These two protein chains interact to form a complex.

Sequence of chain A:
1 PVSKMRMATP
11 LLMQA

Sequence of chain B:
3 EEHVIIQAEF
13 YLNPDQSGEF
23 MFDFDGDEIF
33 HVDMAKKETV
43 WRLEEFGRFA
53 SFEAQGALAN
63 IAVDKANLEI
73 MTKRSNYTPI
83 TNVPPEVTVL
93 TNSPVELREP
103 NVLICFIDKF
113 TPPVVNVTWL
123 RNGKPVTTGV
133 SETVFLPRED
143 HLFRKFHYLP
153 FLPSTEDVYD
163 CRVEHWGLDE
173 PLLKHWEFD

Interface contacts:
Residue D66 in chain B interacts with residue P10 in chain A (closest heavy-atom distance 3.6 Å).
Residue W43 in chain B interacts with residue M5 in chain A (closest heavy-atom distance 3.9 Å).
Residue F54 in chain B interacts with residue M7 in chain A (closest heavy-atom distance 3.7 Å).
Residue N62 in chain B is in contact with residue A8 in chain A (closest heavy-atom distance 2.9 Å).
Residue R50 in chain B interacts with residue V2 in chain A (closest heavy-atom distance 3.2 Å).
Residue F51 in chain B contacts residue S3 in chain A (closest heavy-atom distance 3.0 Å).
Residue F24 in chain B contacts residue R6 in chain A (closest heavy-atom distance 3.6 Å).
Residue S53 in chain B is in contact with residue S3 in chain A (closest heavy-atom distance 2.8 Å).
Residue F51 in chain B is in contact with residue P1 in chain A (closest heavy-atom distance 4.8 Å).
Residue R76 in chain B contacts residue M13 in chain A (closest heavy-atom distance 4.1 Å).
Residue S53 in chain B interacts with residue M5 in chain A (closest heavy-atom distance 2.9 Å).
Residue S53 in chain B contacts residue V2 in chain A (closest heavy-atom distance 3.3 Å).
Residue A52 in chain B contacts residue V2 in chain A (closest heavy-atom distance 3.2 Å).
Residue V65 in chain B is in contact with residue L12 in chain A (closest heavy-atom distance 3.9 Å).
Residue N69 in chain B contacts residue M13 in chain A (closest heavy-atom distance 2.9 Å).
Residue F32 in chain B is in contact with residue M5 in chain A (closest heavy-atom distance 3.8 Å).
Residue I31 in chain B is in contact with residue M5 in chain A (closest heavy-atom distance 4.7 Å).
Residue M73 in chain B interacts with residue M13 in chain A (closest heavy-atom distance 3.7 Å).
Residue V65 in chain B contacts residue P10 in chain A (closest heavy-atom distance 3.6 Å).
Residue Q9 in chain B interacts with residue R6 in chain A (closest heavy-atom distance 4.5 Å).
Residue I72 in chain B is in contact with residue Q14 in chain A (closest heavy-atom distance 3.6 Å).
Residue N69 in chain B contacts residue L12 in chain A (closest heavy-atom distance 3.6 Å).
Residue E11 in chain B contacts residue P10 in chain A (closest heavy-atom distance 4.4 Å).
Residue I72 in chain B contacts residue M13 in chain A (closest heavy-atom distance 3.9 Å).
Residue S53 in chain B contacts residue K4 in chain A (closest heavy-atom distance 2.7 Å).
Residue N62 in chain B contacts residue M7 in chain A (closest heavy-atom distance 3.2 Å).
Residue F22 in chain B is in contact with residue M7 in chain A (closest heavy-atom distance 4.0 Å).
Residue Q9 in chain B interacts with residue A8 in chain A (closest heavy-atom distance 3.0 Å).
Residue A52 in chain B is in contact with residue M5 in chain A (closest heavy-atom distance 4.4 Å).
Residue V65 in chain B contacts residue L11 in chain A (closest heavy-atom distance 4.2 Å).
Residue F54 in chain B is in contact with residue R6 in chain A (closest heavy-atom distance 4.2 Å).
Residue F51 in chain B is in contact with residue V2 in chain A (closest heavy-atom distance 3.6 Å).
Residue A52 in chain B is in contact with residue S3 in chain A (closest heavy-atom distance 3.2 Å).
Residue G49 in chain B is in contact with residue V2 in chain A (closest heavy-atom distance 4.1 Å).
Residue R76 in chain B is in contact with residue Q14 in chain A (closest heavy-atom distance 5.0 Å).
Residue F54 in chain B is in contact with residue M5 in chain A (closest heavy-atom distance 3.8 Å).
Residue N62 in chain B contacts residue T9 in chain A (closest heavy-atom distance 3.7 Å).
Residue A59 in chain B interacts with residue M7 in chain A (closest heavy-atom distance 3.9 Å).
Residue F24 in chain B contacts residue M5 in chain A (closest heavy-atom distance 3.8 Å).
Residue I72 in chain B interacts with residue A15 in chain A (closest heavy-atom distance 3.9 Å).
Residue A68 in chain B interacts with residue L12 in chain A (closest heavy-atom distance 4.0 Å).
Residue E11 in chain B interacts with residue A8 in chain A (closest heavy-atom distance 4.0 Å).
Residue Q9 in chain B interacts with residue M7 in chain A (closest heavy-atom distance 3.5 Å).
Residue G58 in chain B interacts with residue M7 in chain A (closest heavy-atom distance 3.0 Å).
Residue N62 in chain B contacts residue P10 in chain A (closest heavy-atom distance 3.4 Å).
Residue F24 in chain B contacts residue M7 in chain A (closest heavy-atom distance 4.6 Å).
Residue N69 in chain B contacts residue P10 in chain A (closest heavy-atom distance 4.8 Å).
Residue N69 in chain B contacts residue L11 in chain A (closest heavy-atom distance 2.8 Å).